This data describes a binding interaction between two proteins.

Sequence of protein 1:
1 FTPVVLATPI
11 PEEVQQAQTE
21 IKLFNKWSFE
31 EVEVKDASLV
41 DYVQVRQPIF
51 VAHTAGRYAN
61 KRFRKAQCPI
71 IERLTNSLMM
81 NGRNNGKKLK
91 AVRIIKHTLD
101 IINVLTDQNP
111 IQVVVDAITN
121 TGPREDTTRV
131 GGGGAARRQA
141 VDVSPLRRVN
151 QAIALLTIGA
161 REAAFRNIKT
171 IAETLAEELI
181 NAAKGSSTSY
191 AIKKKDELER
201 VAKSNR

Sequence of protein 2:
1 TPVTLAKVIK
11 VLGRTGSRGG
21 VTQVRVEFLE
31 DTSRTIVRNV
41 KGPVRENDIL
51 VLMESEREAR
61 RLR

Residue-level contacts at the interface:
Residue Q139 in protein 1 interacts with residue V21 in protein 2 (closest heavy-atom distance 3.9 Å).
Residue K203 in protein 1 interacts with residue M53 in protein 2 (closest heavy-atom distance 3.4 Å).
Residue Q139 in protein 1 contacts residue A59 in protein 2 (closest heavy-atom distance 3.8 Å).
Residue Y42 in protein 1 interacts with residue R45 in protein 2 (closest heavy-atom distance 4.0 Å).
Residue S144 in protein 1 is in contact with residue K41 in protein 2 (closest heavy-atom distance 4.4 Å).
Residue D126 in protein 1 interacts with residue K41 in protein 2 (closest heavy-atom distance 3.3 Å).
Residue V130 in protein 1 interacts with residue G19 in protein 2 (closest heavy-atom distance 4.3 Å).
Residue V143 in protein 1 is in contact with residue L50 in protein 2 (closest heavy-atom distance 3.4 Å).
Residue R62 in protein 1 interacts with residue R45 in protein 2 (closest heavy-atom distance 4.5 Å).
Residue V141 in protein 1 interacts with residue V21 in protein 2 (closest heavy-atom distance 3.7 Å).
Residue R129 in protein 1 contacts residue R18 in protein 2 (closest heavy-atom distance 3.0 Å).
Residue G132 in protein 1 interacts with residue R63 in protein 2 (closest heavy-atom distance 3.7 Å).
Residue P145 in protein 1 contacts residue R45 in protein 2 (closest heavy-atom distance 3.4 Å).
Residue A202 in protein 1 interacts with residue M53 in protein 2 (closest heavy-atom distance 3.5 Å).
Residue Q139 in protein 1 contacts residue N39 in protein 2 (closest heavy-atom distance 3.8 Å).
Residue P145 in protein 1 is in contact with residue P43 in protein 2 (closest heavy-atom distance 4.2 Å).
Residue D142 in protein 1 interacts with residue K41 in protein 2 (closest heavy-atom distance 3.4 Å).
Residue S38 in protein 1 is in contact with residue V51 in protein 2 (closest heavy-atom distance 4.3 Å).
Residue R206 in protein 1 is in contact with residue L52 in protein 2 (closest heavy-atom distance 4.5 Å).
Residue V143 in protein 1 contacts residue V51 in protein 2 (closest heavy-atom distance 3.3 Å).
Residue P145 in protein 1 is in contact with residue V44 in protein 2 (closest heavy-atom distance 3.7 Å).
Residue L146 in protein 1 is in contact with residue P43 in protein 2 (closest heavy-atom distance 4.1 Å).
Residue V130 in protein 1 interacts with residue G20 in protein 2 (closest heavy-atom distance 3.5 Å).
Residue R62 in protein 1 is in contact with residue P43 in protein 2 (closest heavy-atom distance 3.7 Å).
Residue G132 in protein 1 interacts with residue R18 in protein 2 (closest heavy-atom distance 4.3 Å).
Residue S144 in protein 1 contacts residue V44 in protein 2 (closest heavy-atom distance 3.6 Å).
Residue R206 in protein 1 contacts residue R57 in protein 2 (closest heavy-atom distance 3.6 Å).
Residue F63 in protein 1 contacts residue V44 in protein 2 (closest heavy-atom distance 4.2 Å).
Residue S144 in protein 1 contacts residue V40 in protein 2 (closest heavy-atom distance 4.2 Å).
Residue Y42 in protein 1 interacts with residue D48 in protein 2 (closest heavy-atom distance 4.0 Å).
Residue D142 in protein 1 interacts with residue L50 in protein 2 (closest heavy-atom distance 4.0 Å).
Residue S204 in protein 1 interacts with residue R57 in protein 2 (closest heavy-atom distance 4.3 Å).
Residue V130 in protein 1 is in contact with residue G16 in protein 2 (closest heavy-atom distance 3.9 Å).
Residue V143 in protein 1 is in contact with residue I49 in protein 2 (closest heavy-atom distance 3.5 Å).
Residue V130 in protein 1 contacts residue R18 in protein 2 (closest heavy-atom distance 4.3 Å).
Residue V130 in protein 1 is in contact with residue R63 in protein 2 (closest heavy-atom distance 3.5 Å).
Residue D142 in protein 1 interacts with residue L52 in protein 2 (closest heavy-atom distance 3.1 Å).
Residue R206 in protein 1 contacts residue E58 in protein 2 (closest heavy-atom distance 3.3 Å).
Residue V141 in protein 1 contacts residue N39 in protein 2 (closest heavy-atom distance 4.2 Å).
Residue V141 in protein 1 is in contact with residue V40 in protein 2 (closest heavy-atom distance 3.4 Å).
Residue D142 in protein 1 is in contact with residue M53 in protein 2 (closest heavy-atom distance 3.0 Å).
Residue V130 in protein 1 interacts with residue S17 in protein 2 (closest heavy-atom distance 4.1 Å).
Residue V143 in protein 1 interacts with residue V40 in protein 2 (closest heavy-atom distance 3.3 Å).
Residue D142 in protein 1 interacts with residue V40 in protein 2 (closest heavy-atom distance 3.5 Å).
Residue D142 in protein 1 is in contact with residue V51 in protein 2 (closest heavy-atom distance 3.4 Å).
Residue D142 in protein 1 is in contact with residue E54 in protein 2 (closest heavy-atom distance 3.9 Å).
Residue S38 in protein 1 is in contact with residue L5 in protein 2 (closest heavy-atom distance 4.1 Å).
Residue R206 in protein 1 contacts residue M53 in protein 2 (closest heavy-atom distance 3.3 Å).
Residue G132 in protein 1 interacts with residue R61 in protein 2 (closest heavy-atom distance 3.9 Å).
Residue R206 in protein 1 is in contact with residue A59 in protein 2 (closest heavy-atom distance 3.9 Å).
Residue R206 in protein 1 interacts with residue E54 in protein 2 (closest heavy-atom distance 2.5 Å).
Residue F63 in protein 1 interacts with residue R45 in protein 2 (closest heavy-atom distance 2.8 Å).
Residue V130 in protein 1 is in contact with residue V21 in protein 2 (closest heavy-atom distance 3.4 Å).
Residue S144 in protein 1 interacts with residue P43 in protein 2 (closest heavy-atom distance 4.2 Å).
Residue V40 in protein 1 interacts with residue I49 in protein 2 (closest heavy-atom distance 4.3 Å).
Residue T128 in protein 1 interacts with residue K41 in protein 2 (closest heavy-atom distance 3.7 Å).
Residue P145 in protein 1 contacts residue D48 in protein 2 (closest heavy-atom distance 3.3 Å).
Residue V141 in protein 1 interacts with residue K41 in protein 2 (closest heavy-atom distance 3.7 Å).
Residue R124 in protein 1 interacts with residue V51 in protein 2 (closest heavy-atom distance 4.0 Å).
Residue A66 in protein 1 contacts residue R45 in protein 2 (closest heavy-atom distance 4.4 Å).